Sequence of protein 2:
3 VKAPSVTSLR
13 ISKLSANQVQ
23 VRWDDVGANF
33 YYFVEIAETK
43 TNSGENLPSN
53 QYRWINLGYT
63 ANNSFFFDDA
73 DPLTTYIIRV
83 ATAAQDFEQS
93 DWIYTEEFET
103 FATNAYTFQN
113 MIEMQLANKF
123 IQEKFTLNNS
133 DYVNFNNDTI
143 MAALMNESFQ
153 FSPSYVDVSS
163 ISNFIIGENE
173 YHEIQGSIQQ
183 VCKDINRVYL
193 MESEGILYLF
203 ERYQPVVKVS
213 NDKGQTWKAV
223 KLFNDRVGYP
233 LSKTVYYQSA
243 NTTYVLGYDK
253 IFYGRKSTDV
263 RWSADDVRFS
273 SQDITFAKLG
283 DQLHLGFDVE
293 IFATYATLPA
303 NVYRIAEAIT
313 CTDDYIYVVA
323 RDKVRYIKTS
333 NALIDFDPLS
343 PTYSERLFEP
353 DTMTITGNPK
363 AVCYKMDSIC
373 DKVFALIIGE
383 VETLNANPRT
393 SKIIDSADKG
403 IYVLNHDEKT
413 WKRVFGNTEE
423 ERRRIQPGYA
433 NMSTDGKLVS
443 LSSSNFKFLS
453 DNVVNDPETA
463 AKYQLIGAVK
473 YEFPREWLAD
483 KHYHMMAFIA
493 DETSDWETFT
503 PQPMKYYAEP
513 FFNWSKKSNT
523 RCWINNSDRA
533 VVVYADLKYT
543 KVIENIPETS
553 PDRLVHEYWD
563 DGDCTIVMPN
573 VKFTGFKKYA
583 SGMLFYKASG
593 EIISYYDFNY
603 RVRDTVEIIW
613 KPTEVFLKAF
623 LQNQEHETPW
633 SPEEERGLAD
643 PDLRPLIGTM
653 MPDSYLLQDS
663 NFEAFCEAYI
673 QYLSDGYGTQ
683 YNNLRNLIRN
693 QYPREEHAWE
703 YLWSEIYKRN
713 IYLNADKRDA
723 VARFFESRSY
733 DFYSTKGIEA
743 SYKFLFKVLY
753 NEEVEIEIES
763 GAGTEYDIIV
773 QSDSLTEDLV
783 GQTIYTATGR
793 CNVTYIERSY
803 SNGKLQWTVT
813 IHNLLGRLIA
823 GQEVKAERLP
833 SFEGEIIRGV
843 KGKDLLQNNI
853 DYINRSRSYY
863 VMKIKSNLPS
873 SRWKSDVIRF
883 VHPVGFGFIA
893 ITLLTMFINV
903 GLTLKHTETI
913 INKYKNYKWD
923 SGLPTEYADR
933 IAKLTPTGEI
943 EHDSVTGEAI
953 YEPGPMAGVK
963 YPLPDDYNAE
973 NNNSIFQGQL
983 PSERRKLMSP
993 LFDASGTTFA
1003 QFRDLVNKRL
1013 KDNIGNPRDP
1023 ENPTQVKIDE

This data describes a binding interaction between two proteins.

Sequence of protein 1:
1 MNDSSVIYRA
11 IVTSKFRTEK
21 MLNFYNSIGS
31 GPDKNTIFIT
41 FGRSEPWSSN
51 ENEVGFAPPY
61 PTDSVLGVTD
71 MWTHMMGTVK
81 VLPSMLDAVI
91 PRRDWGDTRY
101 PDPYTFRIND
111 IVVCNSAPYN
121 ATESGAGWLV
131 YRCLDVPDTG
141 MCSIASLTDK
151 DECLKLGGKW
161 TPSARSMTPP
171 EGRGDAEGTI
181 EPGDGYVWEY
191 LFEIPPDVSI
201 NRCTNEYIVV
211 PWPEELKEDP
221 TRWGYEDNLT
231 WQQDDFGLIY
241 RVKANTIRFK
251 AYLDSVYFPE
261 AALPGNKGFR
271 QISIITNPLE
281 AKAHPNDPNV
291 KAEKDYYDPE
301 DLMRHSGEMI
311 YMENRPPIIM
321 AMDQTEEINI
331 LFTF

Interface contacts:
Residue R1011 in protein 2 contacts residue T204 in protein 1 (closest heavy-atom distance 3.3 Å).
Residue L906 in protein 2 is in contact with residue T333 in protein 1 (closest heavy-atom distance 2.8 Å).
Residue A85 in protein 2 interacts with residue L156 in protein 1 (closest heavy-atom distance 2.9 Å).
Residue I913 in protein 2 interacts with residue E327 in protein 1 (closest heavy-atom distance 2.2 Å).
Residue D945 in protein 2 interacts with residue P118 in protein 1 (closest heavy-atom distance 2.2 Å).
Residue I912 in protein 2 interacts with residue E206 in protein 1 (closest heavy-atom distance 3.1 Å).
Residue K907 in protein 2 interacts with residue T333 in protein 1 (closest heavy-atom distance 3.2 Å).
Residue N1018 in protein 2 interacts with residue P91 in protein 1 (closest heavy-atom distance 2.6 Å).
Residue H908 in protein 2 interacts with residue Y311 in protein 1 (closest heavy-atom distance 3.6 Å).
Residue I913 in protein 2 interacts with residue I328 in protein 1 (closest heavy-atom distance 1.6 Å).
Residue N914 in protein 2 is in contact with residue E327 in protein 1 (closest heavy-atom distance 2.8 Å).
Residue L1012 in protein 2 contacts residue R315 in protein 1 (closest heavy-atom distance 3.6 Å).
Residue T911 in protein 2 contacts residue R315 in protein 1 (closest heavy-atom distance 2.1 Å).
Residue Y916 in protein 2 contacts residue Q324 in protein 1 (closest heavy-atom distance 2.7 Å).
Residue K915 in protein 2 is in contact with residue E326 in protein 1 (closest heavy-atom distance 3.2 Å).
Residue A86 in protein 2 contacts residue G157 in protein 1 (closest heavy-atom distance 3.6 Å).
Residue K915 in protein 2 interacts with residue T325 in protein 1 (closest heavy-atom distance 3.6 Å).
Residue V28 in protein 2 interacts with residue R9 in protein 1 (closest heavy-atom distance 3.6 Å).
Residue D1014 in protein 2 interacts with residue E206 in protein 1 (closest heavy-atom distance 1.8 Å).
Residue L715 in protein 2 interacts with residue S4 in protein 1 (closest heavy-atom distance 3.0 Å).
Residue T911 in protein 2 interacts with residue I330 in protein 1 (closest heavy-atom distance 1.9 Å).
Residue V902 in protein 2 is in contact with residue F16 in protein 1 (closest heavy-atom distance 2.1 Å).
Residue I913 in protein 2 interacts with residue N329 in protein 1 (closest heavy-atom distance 2.8 Å).
Residue T948 in protein 2 interacts with residue P118 in protein 1 (closest heavy-atom distance 1.7 Å).
Residue H908 in protein 2 contacts residue L331 in protein 1 (closest heavy-atom distance 1.5 Å).
Residue E754 in protein 2 contacts residue M1 in protein 1 (closest heavy-atom distance 2.8 Å).
Residue A86 in protein 2 interacts with residue L156 in protein 1 (closest heavy-atom distance 3.6 Å).
Residue P6 in protein 2 is in contact with residue R9 in protein 1 (closest heavy-atom distance 2.6 Å).
Residue P1019 in protein 2 is in contact with residue R93 in protein 1 (closest heavy-atom distance 3.4 Å).
Residue R1020 in protein 2 is in contact with residue Y100 in protein 1 (closest heavy-atom distance 3.3 Å).
Residue R874 in protein 2 interacts with residue S5 in protein 1 (closest heavy-atom distance 3.3 Å).
Residue N918 in protein 2 contacts residue T325 in protein 1 (closest heavy-atom distance 3.4 Å).
Residue I713 in protein 2 contacts residue S5 in protein 1 (closest heavy-atom distance 3.0 Å).
Residue N753 in protein 2 contacts residue S5 in protein 1 (closest heavy-atom distance 3.6 Å).
Residue P1019 in protein 2 is in contact with residue P91 in protein 1 (closest heavy-atom distance 3.1 Å).
Residue Y61 in protein 2 is in contact with residue E152 in protein 1 (closest heavy-atom distance 2.8 Å).
Residue H908 in protein 2 interacts with residue F332 in protein 1 (closest heavy-atom distance 2.6 Å).
Residue Y33 in protein 2 interacts with residue K155 in protein 1 (closest heavy-atom distance 2.2 Å).
Residue A86 in protein 2 interacts with residue K155 in protein 1 (closest heavy-atom distance 2.5 Å).
Residue T909 in protein 2 contacts residue L331 in protein 1 (closest heavy-atom distance 2.5 Å).
Residue T948 in protein 2 interacts with residue A117 in protein 1 (closest heavy-atom distance 2.6 Å).
Residue Y61 in protein 2 is in contact with residue L156 in protein 1 (closest heavy-atom distance 3.1 Å).
Residue E910 in protein 2 interacts with residue L331 in protein 1 (closest heavy-atom distance 2.9 Å).
Residue L715 in protein 2 is in contact with residue D3 in protein 1 (closest heavy-atom distance 3.4 Å).
Residue I912 in protein 2 is in contact with residue N329 in protein 1 (closest heavy-atom distance 1.8 Å).
Residue Q1027 in protein 2 contacts residue R315 in protein 1 (closest heavy-atom distance 3.6 Å).
Residue Y916 in protein 2 interacts with residue T325 in protein 1 (closest heavy-atom distance 2.9 Å).
Residue L906 in protein 2 contacts residue F334 in protein 1 (closest heavy-atom distance 2.3 Å).
Residue T911 in protein 2 contacts residue N329 in protein 1 (closest heavy-atom distance 2.1 Å).
Residue Y33 in protein 2 contacts residue L156 in protein 1 (closest heavy-atom distance 3.7 Å).
Residue K915 in protein 2 is in contact with residue I319 in protein 1 (closest heavy-atom distance 3.6 Å).
Residue T911 in protein 2 interacts with residue Y311 in protein 1 (closest heavy-atom distance 3.7 Å).
Residue E1032 in protein 2 contacts residue Y60 in protein 1 (closest heavy-atom distance 1.9 Å).
Residue N918 in protein 2 is in contact with residue D323 in protein 1 (closest heavy-atom distance 2.6 Å).
Residue N58 in protein 2 is in contact with residue L147 in protein 1 (closest heavy-atom distance 3.4 Å).
Residue I912 in protein 2 is in contact with residue I328 in protein 1 (closest heavy-atom distance 3.1 Å).
Residue N716 in protein 2 is in contact with residue D3 in protein 1 (closest heavy-atom distance 3.2 Å).
Residue D1031 in protein 2 interacts with residue Y60 in protein 1 (closest heavy-atom distance 2.8 Å).
Residue Q87 in protein 2 contacts residue K155 in protein 1 (closest heavy-atom distance 2.8 Å).
Residue S946 in protein 2 contacts residue Y119 in protein 1 (closest heavy-atom distance 3.6 Å).